Sequence of chain A:
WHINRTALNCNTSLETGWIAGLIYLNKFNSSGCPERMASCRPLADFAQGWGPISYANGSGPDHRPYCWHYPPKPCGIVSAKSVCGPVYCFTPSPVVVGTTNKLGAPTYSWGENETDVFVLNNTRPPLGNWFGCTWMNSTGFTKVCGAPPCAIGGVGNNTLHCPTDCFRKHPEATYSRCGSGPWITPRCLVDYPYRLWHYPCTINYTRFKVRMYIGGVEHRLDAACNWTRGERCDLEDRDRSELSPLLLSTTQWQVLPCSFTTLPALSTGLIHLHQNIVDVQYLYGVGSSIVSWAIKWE

Contacts between the two chains:
Residue Y320 in chain A contacts residue V122 in chain B (closest heavy-atom distance 3.5 Å).
Residue F296 in chain A interacts with residue V12 in chain B (closest heavy-atom distance 3.7 Å).
Residue F203 in chain A is in contact with residue V3 in chain B (closest heavy-atom distance 3.8 Å).
Residue Y318 in chain A is in contact with residue V122 in chain B (closest heavy-atom distance 3.6 Å).
Residue T286 in chain A is in contact with residue G124 in chain B (closest heavy-atom distance 3.8 Å).
Residue T287 in chain A interacts with residue G124 in chain B (closest heavy-atom distance 4.0 Å).
Residue L271 in chain A contacts residue Y118 in chain B (closest heavy-atom distance 3.1 Å).
Residue R204 in chain A is in contact with residue Y10 in chain B (closest heavy-atom distance 3.0 Å).
Residue G305 in chain A interacts with residue G34 in chain B (closest heavy-atom distance 3.7 Å).
Residue G85 in chain A interacts with residue Y10 in chain B (closest heavy-atom distance 3.5 Å).
Residue K205 in chain A contacts residue L9 in chain B (closest heavy-atom distance 4.0 Å).
Residue S325 in chain A contacts residue M51 in chain B (closest heavy-atom distance 2.7 Å).
Residue R204 in chain A contacts residue L9 in chain B (closest heavy-atom distance 3.8 Å).
Residue L306 in chain A interacts with residue C35 in chain B (closest heavy-atom distance 3.6 Å).
Residue V322 in chain A interacts with residue R126 in chain B (closest heavy-atom distance 3.1 Å).
Residue W333 in chain A contacts residue I153 in chain B (closest heavy-atom distance 3.0 Å).
Residue L306 in chain A is in contact with residue G34 in chain B (closest heavy-atom distance 3.4 Å).
Residue V322 in chain A contacts residue V122 in chain B (closest heavy-atom distance 3.9 Å).
Residue I326 in chain A is in contact with residue S136 in chain B (closest heavy-atom distance 3.2 Å).
Residue Q311 in chain A is in contact with residue Y118 in chain B (closest heavy-atom distance 3.3 Å).
Residue F203 in chain A contacts residue Y1 in chain B (closest heavy-atom distance 3.1 Å).
Residue E272 in chain A contacts residue L9 in chain B (closest heavy-atom distance 3.5 Å).
Residue I331 in chain A is in contact with residue Q145 in chain B (closest heavy-atom distance 3.7 Å).
Residue T298 in chain A is in contact with residue Y1 in chain B (closest heavy-atom distance 3.9 Å).
Residue R276 in chain A is in contact with residue Y1 in chain B (closest heavy-atom distance 2.9 Å).
Residue Y320 in chain A contacts residue M127 in chain B (closest heavy-atom distance 3.7 Å).
Residue Y320 in chain A contacts residue D130 in chain B (closest heavy-atom distance 3.0 Å).
Residue I307 in chain A contacts residue Y1 in chain B (closest heavy-atom distance 3.9 Å).
Residue H308 in chain A contacts residue S116 in chain B (closest heavy-atom distance 2.8 Å).
Residue Q84 in chain A contacts residue N5 in chain B (closest heavy-atom distance 2.8 Å).
Residue H308 in chain A contacts residue I117 in chain B (closest heavy-atom distance 3.7 Å).
Residue L306 in chain A interacts with residue V36 in chain B (closest heavy-atom distance 3.8 Å).
Residue T287 in chain A is in contact with residue V122 in chain B (closest heavy-atom distance 3.1 Å).
Residue F203 in chain A is in contact with residue V12 in chain B (closest heavy-atom distance 4.0 Å).
Residue I307 in chain A interacts with residue V12 in chain B (closest heavy-atom distance 4.0 Å).
Residue L271 in chain A interacts with residue I117 in chain B (closest heavy-atom distance 3.7 Å).
Residue S324 in chain A interacts with residue N134 in chain B (closest heavy-atom distance 3.1 Å).
Residue T287 in chain A is in contact with residue M127 in chain B (closest heavy-atom distance 3.9 Å).
Residue P207 in chain A interacts with residue Y10 in chain B (closest heavy-atom distance 3.6 Å).
Residue A330 in chain A contacts residue V142 in chain B (closest heavy-atom distance 3.9 Å).
Residue L309 in chain A is in contact with residue Y118 in chain B (closest heavy-atom distance 3.2 Å).
Residue L309 in chain A contacts residue P119 in chain B (closest heavy-atom distance 3.8 Å).
Residue Q84 in chain A contacts residue G8 in chain B (closest heavy-atom distance 3.0 Å).
Residue L271 in chain A interacts with residue N114 in chain B (closest heavy-atom distance 3.8 Å).
Residue F296 in chain A is in contact with residue Y1 in chain B (closest heavy-atom distance 3.6 Å).
Residue Q288 in chain A contacts residue H121 in chain B (closest heavy-atom distance 3.6 Å).
Residue H310 in chain A is in contact with residue Y118 in chain B (closest heavy-atom distance 3.7 Å).
Residue R274 in chain A is in contact with residue Y118 in chain B (closest heavy-atom distance 3.5 Å).
Residue L309 in chain A is in contact with residue I117 in chain B (closest heavy-atom distance 2.8 Å).
Residue I307 in chain A contacts residue N14 in chain B (closest heavy-atom distance 2.9 Å).
Residue H308 in chain A contacts residue P119 in chain B (closest heavy-atom distance 3.8 Å).
Residue Y318 in chain A interacts with residue H121 in chain B (closest heavy-atom distance 2.9 Å).
Residue L271 in chain A interacts with residue H11 in chain B (closest heavy-atom distance 3.7 Å).
Residue Q84 in chain A interacts with residue Y10 in chain B (closest heavy-atom distance 3.2 Å).
Residue I307 in chain A contacts residue S116 in chain B (closest heavy-atom distance 3.6 Å).
Residue K205 in chain A is in contact with residue Y10 in chain B (closest heavy-atom distance 3.4 Å).
Residue L306 in chain A is in contact with residue N14 in chain B (closest heavy-atom distance 3.7 Å).
Residue T286 in chain A interacts with residue M127 in chain B (closest heavy-atom distance 3.5 Å).
Residue S328 in chain A contacts residue T52 in chain B (closest heavy-atom distance 3.9 Å).
Residue V322 in chain A is in contact with residue D130 in chain B (closest heavy-atom distance 4.0 Å).

Sequence of chain B:
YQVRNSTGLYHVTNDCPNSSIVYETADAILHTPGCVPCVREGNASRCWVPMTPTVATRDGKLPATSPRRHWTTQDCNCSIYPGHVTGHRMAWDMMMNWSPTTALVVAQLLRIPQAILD

These two protein chains interact to form a complex.